Residue-level contacts at the interface:
Residue T46 in chain A interacts with residue L14 in chain B (closest heavy-atom distance 4.0 Å).
Residue F45 in chain A interacts with residue F11 in chain B (closest heavy-atom distance 4.3 Å).
Residue F42 in chain A contacts residue A10 in chain B (closest heavy-atom distance 3.6 Å).
Residue F42 in chain A contacts residue L14 in chain B (closest heavy-atom distance 4.4 Å).
Residue T46 in chain A contacts residue F11 in chain B (closest heavy-atom distance 3.7 Å).
Residue F42 in chain A contacts residue A7 in chain B (closest heavy-atom distance 4.4 Å).
Residue F42 in chain A interacts with residue F11 in chain B (closest heavy-atom distance 3.9 Å).

Sequence of chain A:
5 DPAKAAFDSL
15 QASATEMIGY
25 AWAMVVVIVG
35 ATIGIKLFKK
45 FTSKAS

The following describes two proteins that form a bound complex.

Sequence of chain B:
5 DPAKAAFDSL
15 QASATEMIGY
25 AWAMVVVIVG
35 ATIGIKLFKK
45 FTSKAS